This data describes a binding interaction between two proteins.

Sequence of protein 1:
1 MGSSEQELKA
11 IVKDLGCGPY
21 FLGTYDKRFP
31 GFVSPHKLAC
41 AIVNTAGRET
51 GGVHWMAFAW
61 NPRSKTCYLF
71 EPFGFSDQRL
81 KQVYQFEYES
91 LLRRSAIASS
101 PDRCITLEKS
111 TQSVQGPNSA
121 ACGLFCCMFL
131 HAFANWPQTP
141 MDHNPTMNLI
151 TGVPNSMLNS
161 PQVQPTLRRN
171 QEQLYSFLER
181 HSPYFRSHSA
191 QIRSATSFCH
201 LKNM

Sequence of protein 2:
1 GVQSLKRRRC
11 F

Contacts between the two chains:
Residue K109 in protein 1 interacts with residue Q3 in protein 2 (closest heavy-atom distance 4.3 Å).
Residue M147 in protein 1 contacts residue G1 in protein 2 (closest heavy-atom distance 2.7 Å).
Residue G152 in protein 1 is in contact with residue G1 in protein 2 (closest heavy-atom distance 3.0 Å).
Residue F70 in protein 1 interacts with residue V2 in protein 2 (closest heavy-atom distance 4.4 Å).
Residue T111 in protein 1 interacts with residue Q3 in protein 2 (closest heavy-atom distance 2.8 Å).
Residue R93 in protein 1 contacts residue F11 in protein 2 (closest heavy-atom distance 3.4 Å).
Residue D142 in protein 1 is in contact with residue G1 in protein 2 (closest heavy-atom distance 3.0 Å).
Residue M147 in protein 1 contacts residue V2 in protein 2 (closest heavy-atom distance 4.4 Å).
Residue I97 in protein 1 contacts residue F11 in protein 2 (closest heavy-atom distance 3.6 Å).
Residue T151 in protein 1 is in contact with residue G1 in protein 2 (closest heavy-atom distance 3.9 Å).
Residue R103 in protein 1 is in contact with residue R9 in protein 2 (closest heavy-atom distance 4.2 Å).
Residue T106 in protein 1 contacts residue R9 in protein 2 (closest heavy-atom distance 4.8 Å).
Residue L107 in protein 1 is in contact with residue R9 in protein 2 (closest heavy-atom distance 4.6 Å).
Residue M141 in protein 1 contacts residue G1 in protein 2 (closest heavy-atom distance 3.5 Å).
Residue Q112 in protein 1 interacts with residue Q3 in protein 2 (closest heavy-atom distance 3.0 Å).
Residue T111 in protein 1 contacts residue L5 in protein 2 (closest heavy-atom distance 3.5 Å).
Residue Q112 in protein 1 interacts with residue G1 in protein 2 (closest heavy-atom distance 4.1 Å).
Residue Q112 in protein 1 contacts residue V2 in protein 2 (closest heavy-atom distance 3.5 Å).
Residue R103 in protein 1 is in contact with residue C10 in protein 2 (closest heavy-atom distance 3.6 Å).
Residue S110 in protein 1 interacts with residue V2 in protein 2 (closest heavy-atom distance 3.6 Å).
Residue I105 in protein 1 is in contact with residue R9 in protein 2 (closest heavy-atom distance 2.6 Å).
Residue I150 in protein 1 interacts with residue G1 in protein 2 (closest heavy-atom distance 2.6 Å).
Residue E108 in protein 1 interacts with residue K6 in protein 2 (closest heavy-atom distance 3.4 Å).
Residue I105 in protein 1 contacts residue F11 in protein 2 (closest heavy-atom distance 4.7 Å).
Residue E89 in protein 1 contacts residue F11 in protein 2 (closest heavy-atom distance 4.0 Å).
Residue G152 in protein 1 contacts residue V2 in protein 2 (closest heavy-atom distance 4.2 Å).
Residue L107 in protein 1 contacts residue L5 in protein 2 (closest heavy-atom distance 3.2 Å).
Residue V114 in protein 1 is in contact with residue V2 in protein 2 (closest heavy-atom distance 3.2 Å).
Residue I105 in protein 1 contacts residue R7 in protein 2 (closest heavy-atom distance 3.9 Å).
Residue T106 in protein 1 contacts residue R8 in protein 2 (closest heavy-atom distance 4.5 Å).
Residue C104 in protein 1 interacts with residue F11 in protein 2 (closest heavy-atom distance 4.8 Å).
Residue M141 in protein 1 is in contact with residue V2 in protein 2 (closest heavy-atom distance 3.0 Å).
Residue L92 in protein 1 is in contact with residue R9 in protein 2 (closest heavy-atom distance 4.5 Å).
Residue C104 in protein 1 interacts with residue R9 in protein 2 (closest heavy-atom distance 3.2 Å).
Residue R103 in protein 1 interacts with residue F11 in protein 2 (closest heavy-atom distance 2.9 Å).
Residue L92 in protein 1 contacts residue F11 in protein 2 (closest heavy-atom distance 4.1 Å).
Residue C104 in protein 1 is in contact with residue R8 in protein 2 (closest heavy-atom distance 4.0 Å).
Residue L107 in protein 1 contacts residue R7 in protein 2 (closest heavy-atom distance 2.8 Å).
Residue E108 in protein 1 interacts with residue L5 in protein 2 (closest heavy-atom distance 3.1 Å).
Residue E108 in protein 1 contacts residue S4 in protein 2 (closest heavy-atom distance 2.9 Å).
Residue D77 in protein 1 is in contact with residue R7 in protein 2 (closest heavy-atom distance 2.8 Å).
Residue K109 in protein 1 contacts residue R7 in protein 2 (closest heavy-atom distance 4.2 Å).
Residue M141 in protein 1 is in contact with residue S4 in protein 2 (closest heavy-atom distance 3.8 Å).
Residue T111 in protein 1 contacts residue S4 in protein 2 (closest heavy-atom distance 4.1 Å).
Residue C104 in protein 1 contacts residue C10 in protein 2 (closest heavy-atom distance 2.0 Å).
Residue D142 in protein 1 is in contact with residue V2 in protein 2 (closest heavy-atom distance 3.7 Å).
Residue D142 in protein 1 is in contact with residue Q3 in protein 2 (closest heavy-atom distance 4.1 Å).
Residue S110 in protein 1 is in contact with residue S4 in protein 2 (closest heavy-atom distance 4.0 Å).
Residue Y88 in protein 1 contacts residue R7 in protein 2 (closest heavy-atom distance 3.2 Å).
Residue N148 in protein 1 contacts residue G1 in protein 2 (closest heavy-atom distance 4.1 Å).
Residue A96 in protein 1 contacts residue F11 in protein 2 (closest heavy-atom distance 3.7 Å).
Residue I105 in protein 1 interacts with residue R8 in protein 2 (closest heavy-atom distance 3.5 Å).
Residue E89 in protein 1 contacts residue R9 in protein 2 (closest heavy-atom distance 3.0 Å).
Residue L107 in protein 1 is in contact with residue K6 in protein 2 (closest heavy-atom distance 3.2 Å).
Residue T106 in protein 1 is in contact with residue R7 in protein 2 (closest heavy-atom distance 3.3 Å).
Residue K109 in protein 1 is in contact with residue S4 in protein 2 (closest heavy-atom distance 3.1 Å).
Residue K109 in protein 1 contacts residue L5 in protein 2 (closest heavy-atom distance 2.8 Å).
Residue D102 in protein 1 is in contact with residue R8 in protein 2 (closest heavy-atom distance 4.8 Å).
Residue S110 in protein 1 is in contact with residue Q3 in protein 2 (closest heavy-atom distance 3.3 Å).
Residue I105 in protein 1 interacts with residue C10 in protein 2 (closest heavy-atom distance 4.8 Å).